Sequence of chain A:
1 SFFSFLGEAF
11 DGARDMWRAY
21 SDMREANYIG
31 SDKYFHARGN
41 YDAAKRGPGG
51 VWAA

Contacts between the two chains:
Residue N27 in chain B is in contact with residue I29 in chain A (closest heavy-atom distance 3.3 Å).
Residue I29 in chain B is in contact with residue I29 in chain A (closest heavy-atom distance 3.7 Å).
Residue S1 in chain B contacts residue G30 in chain A (closest heavy-atom distance 2.3 Å).
Residue F2 in chain B is in contact with residue G30 in chain A (closest heavy-atom distance 4.0 Å).
Residue F2 in chain B is in contact with residue I29 in chain A (closest heavy-atom distance 3.8 Å).
Residue I29 in chain B contacts residue N27 in chain A (closest heavy-atom distance 3.4 Å).
Residue I29 in chain B contacts residue Y28 in chain A (closest heavy-atom distance 4.0 Å).
Residue S1 in chain B is in contact with residue S31 in chain A (closest heavy-atom distance 4.3 Å).
Residue S1 in chain B interacts with residue D32 in chain A (closest heavy-atom distance 3.7 Å).

Sequence of chain B:
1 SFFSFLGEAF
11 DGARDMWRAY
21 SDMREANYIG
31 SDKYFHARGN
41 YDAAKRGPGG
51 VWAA

The following describes two proteins that form a bound complex.